These two protein chains interact to form a complex.

Sequence of protein 1:
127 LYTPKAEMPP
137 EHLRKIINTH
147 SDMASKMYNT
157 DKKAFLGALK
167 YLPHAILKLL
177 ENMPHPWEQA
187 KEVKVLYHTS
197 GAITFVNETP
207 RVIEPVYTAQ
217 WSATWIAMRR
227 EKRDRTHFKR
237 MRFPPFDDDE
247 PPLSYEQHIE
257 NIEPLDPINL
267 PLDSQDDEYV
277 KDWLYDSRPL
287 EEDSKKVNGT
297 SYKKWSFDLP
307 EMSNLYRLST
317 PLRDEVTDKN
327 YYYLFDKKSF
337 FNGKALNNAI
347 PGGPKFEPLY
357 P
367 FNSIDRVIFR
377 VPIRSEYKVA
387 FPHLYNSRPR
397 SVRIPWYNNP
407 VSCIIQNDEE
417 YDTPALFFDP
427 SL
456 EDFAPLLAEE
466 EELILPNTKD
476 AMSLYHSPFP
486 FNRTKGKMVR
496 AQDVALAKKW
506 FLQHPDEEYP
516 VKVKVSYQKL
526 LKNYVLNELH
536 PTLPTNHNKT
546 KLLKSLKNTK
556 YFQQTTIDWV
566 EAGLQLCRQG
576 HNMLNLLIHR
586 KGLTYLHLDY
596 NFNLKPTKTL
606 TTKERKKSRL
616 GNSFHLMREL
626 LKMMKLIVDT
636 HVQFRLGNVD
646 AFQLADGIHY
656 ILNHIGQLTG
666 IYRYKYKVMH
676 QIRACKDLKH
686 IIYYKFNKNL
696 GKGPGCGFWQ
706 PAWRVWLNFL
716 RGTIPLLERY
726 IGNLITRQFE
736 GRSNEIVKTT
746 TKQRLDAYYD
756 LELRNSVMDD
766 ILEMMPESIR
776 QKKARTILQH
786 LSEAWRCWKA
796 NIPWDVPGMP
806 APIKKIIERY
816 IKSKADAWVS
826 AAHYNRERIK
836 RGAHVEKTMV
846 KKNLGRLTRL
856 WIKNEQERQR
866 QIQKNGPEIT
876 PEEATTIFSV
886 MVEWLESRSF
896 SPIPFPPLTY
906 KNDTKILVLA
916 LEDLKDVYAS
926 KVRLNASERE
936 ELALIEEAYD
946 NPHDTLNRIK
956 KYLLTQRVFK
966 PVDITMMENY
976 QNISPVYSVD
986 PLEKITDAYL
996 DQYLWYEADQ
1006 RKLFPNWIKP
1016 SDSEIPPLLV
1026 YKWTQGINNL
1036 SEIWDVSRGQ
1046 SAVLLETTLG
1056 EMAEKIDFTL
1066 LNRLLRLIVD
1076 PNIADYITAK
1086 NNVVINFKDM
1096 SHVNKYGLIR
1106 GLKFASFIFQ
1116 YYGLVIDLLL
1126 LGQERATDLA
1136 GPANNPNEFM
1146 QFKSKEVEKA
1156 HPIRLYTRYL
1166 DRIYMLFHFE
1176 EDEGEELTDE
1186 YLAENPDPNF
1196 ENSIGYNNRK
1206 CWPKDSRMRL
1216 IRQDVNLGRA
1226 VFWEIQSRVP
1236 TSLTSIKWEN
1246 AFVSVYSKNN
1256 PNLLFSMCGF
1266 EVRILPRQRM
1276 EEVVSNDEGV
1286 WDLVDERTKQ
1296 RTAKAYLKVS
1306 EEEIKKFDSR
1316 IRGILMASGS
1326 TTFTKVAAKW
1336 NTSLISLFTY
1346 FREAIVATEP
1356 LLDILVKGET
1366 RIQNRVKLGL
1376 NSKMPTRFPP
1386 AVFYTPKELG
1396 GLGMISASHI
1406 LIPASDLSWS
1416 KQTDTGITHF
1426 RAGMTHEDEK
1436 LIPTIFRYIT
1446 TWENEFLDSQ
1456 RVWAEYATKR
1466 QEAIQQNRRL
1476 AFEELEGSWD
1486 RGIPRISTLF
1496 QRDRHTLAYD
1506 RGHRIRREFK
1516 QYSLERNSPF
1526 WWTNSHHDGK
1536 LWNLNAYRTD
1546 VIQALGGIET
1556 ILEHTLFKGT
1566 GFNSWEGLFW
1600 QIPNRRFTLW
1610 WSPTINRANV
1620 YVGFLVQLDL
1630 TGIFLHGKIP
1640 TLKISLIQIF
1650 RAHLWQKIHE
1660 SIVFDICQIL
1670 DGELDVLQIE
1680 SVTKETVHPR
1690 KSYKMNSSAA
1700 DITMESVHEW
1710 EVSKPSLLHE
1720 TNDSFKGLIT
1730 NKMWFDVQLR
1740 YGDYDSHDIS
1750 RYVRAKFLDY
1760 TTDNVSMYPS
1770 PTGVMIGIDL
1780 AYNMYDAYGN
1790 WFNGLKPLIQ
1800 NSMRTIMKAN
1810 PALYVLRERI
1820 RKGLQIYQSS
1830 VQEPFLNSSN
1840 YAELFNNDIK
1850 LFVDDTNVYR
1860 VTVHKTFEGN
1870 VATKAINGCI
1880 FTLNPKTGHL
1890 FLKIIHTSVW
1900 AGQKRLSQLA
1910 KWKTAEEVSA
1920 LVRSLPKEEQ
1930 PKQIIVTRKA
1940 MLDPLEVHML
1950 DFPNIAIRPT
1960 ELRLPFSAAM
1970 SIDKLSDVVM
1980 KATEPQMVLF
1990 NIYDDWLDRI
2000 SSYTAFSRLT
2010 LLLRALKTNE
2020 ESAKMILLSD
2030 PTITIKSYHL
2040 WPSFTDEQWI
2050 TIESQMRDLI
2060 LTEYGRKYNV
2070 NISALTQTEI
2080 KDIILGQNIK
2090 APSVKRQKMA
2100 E

Sequence of protein 2:
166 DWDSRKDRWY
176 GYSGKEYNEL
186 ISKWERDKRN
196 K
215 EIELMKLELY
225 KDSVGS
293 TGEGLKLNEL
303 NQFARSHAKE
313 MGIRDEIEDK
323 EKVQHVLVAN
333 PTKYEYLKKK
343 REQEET

Residue-level contacts at the interface:
Residue R1750 in protein 1 interacts with residue D172 in protein 2 (closest heavy-atom distance 3.6 Å).
Residue T1761 in protein 1 is in contact with residue E181 in protein 2 (closest heavy-atom distance 3.2 Å).
Residue R236 in protein 1 is in contact with residue R173 in protein 2 (closest heavy-atom distance 3.1 Å).
Residue I2082 in protein 1 is in contact with residue N332 in protein 2 (closest heavy-atom distance 3.2 Å).
Residue P1714 in protein 1 contacts residue Y182 in protein 2 (closest heavy-atom distance 3.2 Å).
Residue L1727 in protein 1 is in contact with residue I186 in protein 2 (closest heavy-atom distance 3.8 Å).
Residue P1770 in protein 1 is in contact with residue W189 in protein 2 (closest heavy-atom distance 3.3 Å).
Residue D1758 in protein 1 is in contact with residue W174 in protein 2 (closest heavy-atom distance 3.5 Å).
Residue I1999 in protein 1 contacts residue Y338 in protein 2 (closest heavy-atom distance 3.4 Å).
Residue R1750 in protein 1 contacts residue Y175 in protein 2 (closest heavy-atom distance 3.6 Å).
Residue T232 in protein 1 contacts residue G176 in protein 2 (closest heavy-atom distance 3.7 Å).
Residue N1730 in protein 1 contacts residue K193 in protein 2 (closest heavy-atom distance 3.2 Å).
Residue N1845 in protein 1 interacts with residue G294 in protein 2 (closest heavy-atom distance 3.8 Å).
Residue I2071 in protein 1 contacts residue I319 in protein 2 (closest heavy-atom distance 3.3 Å).
Residue Y2002 in protein 1 contacts residue L299 in protein 2 (closest heavy-atom distance 3.5 Å).
Residue L1757 in protein 1 contacts residue W174 in protein 2 (closest heavy-atom distance 3.1 Å).
Residue I2079 in protein 1 interacts with residue N332 in protein 2 (closest heavy-atom distance 3.5 Å).
Residue A1754 in protein 1 interacts with residue W174 in protein 2 (closest heavy-atom distance 3.4 Å).
Residue S1745 in protein 1 contacts residue D168 in protein 2 (closest heavy-atom distance 3.8 Å).
Residue R1750 in protein 1 interacts with residue S169 in protein 2 (closest heavy-atom distance 3.4 Å).
Residue D1747 in protein 1 contacts residue D168 in protein 2 (closest heavy-atom distance 2.9 Å).
Residue F234 in protein 1 interacts with residue R173 in protein 2 (closest heavy-atom distance 3.8 Å).
Residue N1845 in protein 1 is in contact with residue T293 in protein 2 (closest heavy-atom distance 3.1 Å).
Residue N1618 in protein 1 is in contact with residue W167 in protein 2 (closest heavy-atom distance 3.5 Å).
Residue N1789 in protein 1 contacts residue Y182 in protein 2 (closest heavy-atom distance 3.2 Å).
Residue R1998 in protein 1 is in contact with residue Y338 in protein 2 (closest heavy-atom distance 3.4 Å).
Residue T1771 in protein 1 interacts with residue Y182 in protein 2 (closest heavy-atom distance 3.5 Å).
Residue D1744 in protein 1 interacts with residue D168 in protein 2 (closest heavy-atom distance 3.5 Å).
Residue N1846 in protein 1 interacts with residue G294 in protein 2 (closest heavy-atom distance 3.2 Å).
Residue W2048 in protein 1 interacts with residue T334 in protein 2 (closest heavy-atom distance 3.3 Å).
Residue D2045 in protein 1 contacts residue Y338 in protein 2 (closest heavy-atom distance 3.2 Å).
Residue S2006 in protein 1 interacts with residue N332 in protein 2 (closest heavy-atom distance 3.8 Å).
Residue R238 in protein 1 interacts with residue R173 in protein 2 (closest heavy-atom distance 3.6 Å).
Residue D1744 in protein 1 interacts with residue W167 in protein 2 (closest heavy-atom distance 3.5 Å).
Residue A1617 in protein 1 interacts with residue W167 in protein 2 (closest heavy-atom distance 3.4 Å).
Residue T2003 in protein 1 contacts residue T334 in protein 2 (closest heavy-atom distance 3.0 Å).
Residue A1841 in protein 1 contacts residue L299 in protein 2 (closest heavy-atom distance 3.6 Å).
Residue K235 in protein 1 interacts with residue E181 in protein 2 (closest heavy-atom distance 3.4 Å).
Residue L2010 in protein 1 is in contact with residue N332 in protein 2 (closest heavy-atom distance 3.8 Å).
Residue P1770 in protein 1 is in contact with residue Y182 in protein 2 (closest heavy-atom distance 3.0 Å).
Residue H233 in protein 1 contacts residue Y177 in protein 2 (closest heavy-atom distance 3.7 Å).
Residue S2072 in protein 1 is in contact with residue I319 in protein 2 (closest heavy-atom distance 3.4 Å).
Residue D1758 in protein 1 contacts residue R173 in protein 2 (closest heavy-atom distance 3.1 Å).
Residue K235 in protein 1 interacts with residue R173 in protein 2 (closest heavy-atom distance 3.7 Å).
Residue H233 in protein 1 is in contact with residue G176 in protein 2 (closest heavy-atom distance 3.4 Å).
Residue F1844 in protein 1 contacts residue L299 in protein 2 (closest heavy-atom distance 3.7 Å).
Residue H233 in protein 1 is in contact with residue Y175 in protein 2 (closest heavy-atom distance 3.1 Å).
Residue A2073 in protein 1 interacts with residue E323 in protein 2 (closest heavy-atom distance 3.7 Å).
Residue I2071 in protein 1 contacts residue K324 in protein 2 (closest heavy-atom distance 3.3 Å).
Residue R1753 in protein 1 is in contact with residue Y177 in protein 2 (closest heavy-atom distance 3.2 Å).
Residue I2079 in protein 1 contacts residue A331 in protein 2 (closest heavy-atom distance 3.7 Å).
Residue I2049 in protein 1 interacts with residue K335 in protein 2 (closest heavy-atom distance 3.7 Å).
Residue K235 in protein 1 interacts with residue W174 in protein 2 (closest heavy-atom distance 3.6 Å).
Residue T1761 in protein 1 is in contact with residue L185 in protein 2 (closest heavy-atom distance 3.4 Å).
Residue F1844 in protein 1 contacts residue G296 in protein 2 (closest heavy-atom distance 3.4 Å).
Residue I2071 in protein 1 contacts residue E320 in protein 2 (closest heavy-atom distance 3.3 Å).
Residue K1713 in protein 1 interacts with residue N183 in protein 2 (closest heavy-atom distance 2.9 Å).
Residue L1757 in protein 1 contacts residue Y177 in protein 2 (closest heavy-atom distance 3.2 Å).
Residue Y2002 in protein 1 interacts with residue L302 in protein 2 (closest heavy-atom distance 3.8 Å).
Residue N1846 in protein 1 contacts residue E295 in protein 2 (closest heavy-atom distance 3.5 Å).